Sequence of protein 1:
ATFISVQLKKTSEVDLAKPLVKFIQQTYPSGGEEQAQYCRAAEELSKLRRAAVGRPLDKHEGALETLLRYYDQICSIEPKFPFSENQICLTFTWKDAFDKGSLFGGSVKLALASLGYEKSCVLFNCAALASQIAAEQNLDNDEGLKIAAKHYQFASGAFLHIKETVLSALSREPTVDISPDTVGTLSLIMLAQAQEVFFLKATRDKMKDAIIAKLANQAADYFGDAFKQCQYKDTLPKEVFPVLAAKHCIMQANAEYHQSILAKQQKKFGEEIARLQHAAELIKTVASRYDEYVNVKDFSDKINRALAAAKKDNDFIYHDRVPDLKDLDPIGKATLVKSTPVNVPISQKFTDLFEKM

These two protein chains interact to form a complex.

Contacts between the two chains:
Residue A232 in protein 1 is in contact with residue D1 in protein 2 (closest heavy-atom distance 4.4 Å).
Residue K223 in protein 1 interacts with residue L8 in protein 2 (closest heavy-atom distance 3.3 Å).
Residue K172 in protein 1 contacts residue V12 in protein 2 (closest heavy-atom distance 3.6 Å).
Residue L358 in protein 1 interacts with residue A9 in protein 2 (closest heavy-atom distance 3.9 Å).
Residue M229 in protein 1 interacts with residue L8 in protein 2 (closest heavy-atom distance 3.9 Å).
Residue K168 in protein 1 interacts with residue S13 in protein 2 (closest heavy-atom distance 4.9 Å).
Residue K168 in protein 1 interacts with residue W11 in protein 2 (closest heavy-atom distance 2.6 Å).
Residue F220 in protein 1 is in contact with residue V12 in protein 2 (closest heavy-atom distance 4.0 Å).
Residue K236 in protein 1 interacts with residue D1 in protein 2 (closest heavy-atom distance 4.4 Å).
Residue Q175 in protein 1 is in contact with residue V12 in protein 2 (closest heavy-atom distance 4.0 Å).
Residue L167 in protein 1 interacts with residue W11 in protein 2 (closest heavy-atom distance 3.6 Å).
Residue A171 in protein 1 is in contact with residue V12 in protein 2 (closest heavy-atom distance 3.8 Å).
Residue F220 in protein 1 contacts residue A9 in protein 2 (closest heavy-atom distance 4.6 Å).
Residue A356 in protein 1 is in contact with residue L5 in protein 2 (closest heavy-atom distance 3.8 Å).
Residue F220 in protein 1 contacts residue L8 in protein 2 (closest heavy-atom distance 3.6 Å).
Residue I233 in protein 1 contacts residue A4 in protein 2 (closest heavy-atom distance 3.6 Å).
Residue K168 in protein 1 interacts with residue V12 in protein 2 (closest heavy-atom distance 3.9 Å).
Residue L237 in protein 1 is in contact with residue L8 in protein 2 (closest heavy-atom distance 4.0 Å).
Residue K223 in protein 1 is in contact with residue W11 in protein 2 (closest heavy-atom distance 3.4 Å).
Residue A171 in protein 1 interacts with residue W11 in protein 2 (closest heavy-atom distance 4.1 Å).
Residue A224 in protein 1 interacts with residue L8 in protein 2 (closest heavy-atom distance 4.5 Å).
Residue D164 in protein 1 interacts with residue W11 in protein 2 (closest heavy-atom distance 2.9 Å).
Residue I233 in protein 1 contacts residue D1 in protein 2 (closest heavy-atom distance 3.8 Å).
Residue L358 in protein 1 interacts with residue L5 in protein 2 (closest heavy-atom distance 3.4 Å).
Residue I233 in protein 1 interacts with residue L5 in protein 2 (closest heavy-atom distance 4.4 Å).
Residue F220 in protein 1 is in contact with residue W11 in protein 2 (closest heavy-atom distance 3.8 Å).
Residue V219 in protein 1 contacts residue W11 in protein 2 (closest heavy-atom distance 4.8 Å).
Residue M229 in protein 1 contacts residue A4 in protein 2 (closest heavy-atom distance 3.7 Å).
Residue L237 in protein 1 interacts with residue L5 in protein 2 (closest heavy-atom distance 4.9 Å).
Residue L358 in protein 1 interacts with residue L8 in protein 2 (closest heavy-atom distance 3.2 Å).
Residue I233 in protein 1 is in contact with residue L8 in protein 2 (closest heavy-atom distance 4.9 Å).

Sequence of protein 2:
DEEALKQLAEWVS